This data describes a binding interaction between two proteins.

Sequence of chain B:
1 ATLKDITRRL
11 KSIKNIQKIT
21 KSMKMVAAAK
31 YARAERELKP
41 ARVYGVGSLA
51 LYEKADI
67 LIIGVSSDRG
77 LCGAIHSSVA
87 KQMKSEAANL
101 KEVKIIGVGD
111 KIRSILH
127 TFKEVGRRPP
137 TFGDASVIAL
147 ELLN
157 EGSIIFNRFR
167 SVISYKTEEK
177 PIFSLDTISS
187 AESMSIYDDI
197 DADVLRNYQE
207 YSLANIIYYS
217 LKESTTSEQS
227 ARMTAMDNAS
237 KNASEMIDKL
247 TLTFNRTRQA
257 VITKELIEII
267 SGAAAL

Residue-level contacts at the interface:
Residue D140 in chain B is in contact with residue S40 in chain A (closest heavy-atom distance 3.5 Å).
Residue D140 in chain B interacts with residue G39 in chain A (closest heavy-atom distance 4.2 Å).
Residue R202 in chain B interacts with residue R5 in chain A (closest heavy-atom distance 4.1 Å).
Residue K129 in chain B contacts residue K43 in chain A (closest heavy-atom distance 2.8 Å).
Residue T137 in chain B is in contact with residue S40 in chain A (closest heavy-atom distance 4.5 Å).
Residue A145 in chain B interacts with residue I12 in chain A (closest heavy-atom distance 4.6 Å).
Residue S142 in chain B is in contact with residue I12 in chain A (closest heavy-atom distance 3.4 Å).
Residue N203 in chain B interacts with residue W4 in chain A (closest heavy-atom distance 3.4 Å).
Residue T127 in chain B contacts residue I44 in chain A (closest heavy-atom distance 3.5 Å).
Residue R113 in chain B contacts residue V45 in chain A (closest heavy-atom distance 3.1 Å).
Residue F128 in chain B is in contact with residue I42 in chain A (closest heavy-atom distance 3.4 Å).
Residue N203 in chain B contacts residue R5 in chain A (closest heavy-atom distance 2.4 Å).
Residue Y207 in chain B is in contact with residue I12 in chain A (closest heavy-atom distance 3.3 Å).
Residue L149 in chain B interacts with residue S10 in chain A (closest heavy-atom distance 4.7 Å).
Residue Y207 in chain B contacts residue S15 in chain A (closest heavy-atom distance 3.7 Å).
Residue G139 in chain B interacts with residue G39 in chain A (closest heavy-atom distance 3.5 Å).
Residue T127 in chain B interacts with residue K46 in chain A (closest heavy-atom distance 4.8 Å).
Residue V143 in chain B contacts residue I44 in chain A (closest heavy-atom distance 4.0 Å).
Residue T127 in chain B contacts residue V45 in chain A (closest heavy-atom distance 2.7 Å).
Residue L146 in chain B contacts residue Q16 in chain A (closest heavy-atom distance 3.4 Å).
Residue D140 in chain B interacts with residue T41 in chain A (closest heavy-atom distance 3.2 Å).
Residue T137 in chain B is in contact with residue S38 in chain A (closest heavy-atom distance 4.0 Å).
Residue L146 in chain B is in contact with residue R13 in chain A (closest heavy-atom distance 4.6 Å).
Residue K129 in chain B interacts with residue I42 in chain A (closest heavy-atom distance 3.6 Å).
Residue F128 in chain B interacts with residue V45 in chain A (closest heavy-atom distance 4.3 Å).
Residue E206 in chain B interacts with residue Y11 in chain A (closest heavy-atom distance 2.8 Å).
Residue A210 in chain B contacts residue I12 in chain A (closest heavy-atom distance 3.3 Å).
Residue G139 in chain B is in contact with residue S40 in chain A (closest heavy-atom distance 4.0 Å).
Residue S142 in chain B is in contact with residue Q16 in chain A (closest heavy-atom distance 3.2 Å).
Residue Y207 in chain B is in contact with residue Y11 in chain A (closest heavy-atom distance 3.9 Å).
Residue E206 in chain B is in contact with residue S10 in chain A (closest heavy-atom distance 3.6 Å).
Residue E206 in chain B is in contact with residue R5 in chain A (closest heavy-atom distance 3.4 Å).
Residue R113 in chain B is in contact with residue V47 in chain A (closest heavy-atom distance 3.6 Å).
Residue V143 in chain B interacts with residue I42 in chain A (closest heavy-atom distance 3.6 Å).
Residue T127 in chain B interacts with residue K43 in chain A (closest heavy-atom distance 3.8 Å).
Residue V131 in chain B contacts residue I42 in chain A (closest heavy-atom distance 4.0 Å).
Residue P135 in chain B interacts with residue T41 in chain A (closest heavy-atom distance 4.8 Å).
Residue E130 in chain B interacts with residue I42 in chain A (closest heavy-atom distance 4.4 Å).
Residue E206 in chain B is in contact with residue I12 in chain A (closest heavy-atom distance 3.2 Å).
Residue E147 in chain B contacts residue K46 in chain A (closest heavy-atom distance 4.6 Å).
Residue T137 in chain B is in contact with residue G39 in chain A (closest heavy-atom distance 3.4 Å).
Residue E130 in chain B contacts residue K43 in chain A (closest heavy-atom distance 4.4 Å).
Residue E130 in chain B interacts with residue T41 in chain A (closest heavy-atom distance 3.1 Å).
Residue F128 in chain B interacts with residue I44 in chain A (closest heavy-atom distance 3.4 Å).
Residue D140 in chain B is in contact with residue I42 in chain A (closest heavy-atom distance 3.2 Å).
Residue K129 in chain B is in contact with residue T41 in chain A (closest heavy-atom distance 4.2 Å).
Residue I144 in chain B is in contact with residue I42 in chain A (closest heavy-atom distance 4.5 Å).
Residue L146 in chain B interacts with residue I12 in chain A (closest heavy-atom distance 4.5 Å).
Residue N203 in chain B interacts with residue Y11 in chain A (closest heavy-atom distance 3.5 Å).
Residue V143 in chain B interacts with residue S40 in chain A (closest heavy-atom distance 3.3 Å).
Residue R134 in chain B contacts residue T41 in chain A (closest heavy-atom distance 4.8 Å).
Residue K129 in chain B is in contact with residue V45 in chain A (closest heavy-atom distance 3.9 Å).
Residue E147 in chain B contacts residue I44 in chain A (closest heavy-atom distance 3.2 Å).
Residue L146 in chain B interacts with residue S10 in chain A (closest heavy-atom distance 4.2 Å).
Residue T137 in chain B interacts with residue T37 in chain A (closest heavy-atom distance 3.9 Å).
Residue F128 in chain B contacts residue K43 in chain A (closest heavy-atom distance 3.0 Å).

Sequence of chain A:
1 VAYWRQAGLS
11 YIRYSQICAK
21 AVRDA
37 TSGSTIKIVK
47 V